Sequence of protein 2:
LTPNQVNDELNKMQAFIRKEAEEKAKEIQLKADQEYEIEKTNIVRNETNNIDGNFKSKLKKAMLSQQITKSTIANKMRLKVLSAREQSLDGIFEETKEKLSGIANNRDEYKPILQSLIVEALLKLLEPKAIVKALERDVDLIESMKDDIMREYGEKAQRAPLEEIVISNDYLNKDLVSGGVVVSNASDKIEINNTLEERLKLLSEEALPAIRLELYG

These two protein chains interact to form a complex.

Sequence of protein 1:
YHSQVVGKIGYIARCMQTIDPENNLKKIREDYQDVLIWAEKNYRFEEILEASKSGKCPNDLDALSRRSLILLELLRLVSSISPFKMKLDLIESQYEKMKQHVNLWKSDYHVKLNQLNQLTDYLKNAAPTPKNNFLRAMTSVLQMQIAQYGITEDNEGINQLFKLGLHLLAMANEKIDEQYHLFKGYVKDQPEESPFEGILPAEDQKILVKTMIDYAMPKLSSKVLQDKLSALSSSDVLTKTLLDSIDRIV

Interface contacts:
Residue G72 in protein 1 contacts residue S90 in protein 2 (closest heavy-atom distance 4.9 Å).
Residue S71 in protein 1 contacts residue S90 in protein 2 (closest heavy-atom distance 4.0 Å).
Residue S71 in protein 1 is in contact with residue Q94 in protein 2 (closest heavy-atom distance 4.6 Å).